Sequence of protein 2:
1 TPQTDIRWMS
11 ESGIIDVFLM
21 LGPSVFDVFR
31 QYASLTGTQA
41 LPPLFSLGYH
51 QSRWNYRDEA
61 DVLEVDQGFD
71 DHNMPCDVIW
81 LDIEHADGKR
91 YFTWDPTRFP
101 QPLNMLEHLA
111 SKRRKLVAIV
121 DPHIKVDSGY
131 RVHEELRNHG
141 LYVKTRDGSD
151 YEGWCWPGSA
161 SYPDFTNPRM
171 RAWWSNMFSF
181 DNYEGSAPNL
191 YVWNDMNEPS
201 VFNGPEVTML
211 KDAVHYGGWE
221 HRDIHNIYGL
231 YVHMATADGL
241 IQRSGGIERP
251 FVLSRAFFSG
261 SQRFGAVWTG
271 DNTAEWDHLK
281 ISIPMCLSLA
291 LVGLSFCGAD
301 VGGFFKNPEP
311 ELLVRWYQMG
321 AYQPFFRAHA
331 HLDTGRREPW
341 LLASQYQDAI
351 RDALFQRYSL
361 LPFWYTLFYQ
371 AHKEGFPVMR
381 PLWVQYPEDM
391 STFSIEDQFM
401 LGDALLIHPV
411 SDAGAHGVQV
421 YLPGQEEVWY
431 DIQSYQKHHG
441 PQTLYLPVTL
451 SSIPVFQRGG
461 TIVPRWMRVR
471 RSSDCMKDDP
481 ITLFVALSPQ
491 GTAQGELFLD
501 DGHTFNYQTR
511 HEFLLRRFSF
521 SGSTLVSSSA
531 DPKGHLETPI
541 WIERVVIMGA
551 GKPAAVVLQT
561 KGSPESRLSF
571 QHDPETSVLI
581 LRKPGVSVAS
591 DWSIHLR

Residue-level contacts at the interface:
Residue I224 in protein 2 contacts residue Y112 in protein 1 (closest heavy-atom distance 3.6 Å).
Residue I14 in protein 2 is in contact with residue I102 in protein 1 (closest heavy-atom distance 3.5 Å).
Residue R263 in protein 2 is in contact with residue D116 in protein 1 (closest heavy-atom distance 3.0 Å).
Residue L19 in protein 2 interacts with residue T98 in protein 1 (closest heavy-atom distance 2.7 Å).
Residue L35 in protein 2 interacts with residue V119 in protein 1 (closest heavy-atom distance 3.0 Å).
Residue L19 in protein 2 contacts residue I100 in protein 1 (closest heavy-atom distance 3.6 Å).
Residue E206 in protein 2 interacts with residue F37 in protein 1 (closest heavy-atom distance 3.5 Å).
Residue R7 in protein 2 interacts with residue I52 in protein 1 (closest heavy-atom distance 3.0 Å).
Residue E206 in protein 2 is in contact with residue N36 in protein 1 (closest heavy-atom distance 3.7 Å).
Residue M9 in protein 2 contacts residue F45 in protein 1 (closest heavy-atom distance 3.7 Å).
Residue Q31 in protein 2 is in contact with residue M97 in protein 1 (closest heavy-atom distance 3.6 Å).
Residue L21 in protein 2 interacts with residue Y146 in protein 1 (closest heavy-atom distance 3.5 Å).
Residue D16 in protein 2 interacts with residue R101 in protein 1 (closest heavy-atom distance 3.4 Å).
Residue V17 in protein 2 contacts residue R99 in protein 1 (closest heavy-atom distance 3.4 Å).
Residue S34 in protein 2 contacts residue K95 in protein 1 (closest heavy-atom distance 3.8 Å).
Residue R263 in protein 2 contacts residue V119 in protein 1 (closest heavy-atom distance 3.5 Å).
Residue S10 in protein 2 interacts with residue F45 in protein 1 (closest heavy-atom distance 3.6 Å).
Residue R7 in protein 2 contacts residue R53 in protein 1 (closest heavy-atom distance 3.8 Å).
Residue T36 in protein 2 contacts residue V117 in protein 1 (closest heavy-atom distance 3.8 Å).
Residue F18 in protein 2 is in contact with residue T98 in protein 1 (closest heavy-atom distance 3.5 Å).
Residue L19 in protein 2 interacts with residue M97 in protein 1 (closest heavy-atom distance 3.3 Å).
Residue R7 in protein 2 contacts residue L174 in protein 1 (closest heavy-atom distance 3.7 Å).
Residue V17 in protein 2 is in contact with residue I100 in protein 1 (closest heavy-atom distance 2.9 Å).
Residue I14 in protein 2 is in contact with residue R111 in protein 1 (closest heavy-atom distance 3.6 Å).
Residue F258 in protein 2 is in contact with residue V117 in protein 1 (closest heavy-atom distance 3.8 Å).
Residue D5 in protein 2 is in contact with residue R172 in protein 1 (closest heavy-atom distance 3.8 Å).
Residue D16 in protein 2 interacts with residue I100 in protein 1 (closest heavy-atom distance 3.4 Å).
Residue L35 in protein 2 is in contact with residue M97 in protein 1 (closest heavy-atom distance 3.7 Å).
Residue I15 in protein 2 is in contact with residue I100 in protein 1 (closest heavy-atom distance 3.7 Å).
Residue F18 in protein 2 is in contact with residue R99 in protein 1 (closest heavy-atom distance 3.1 Å).
Residue Q31 in protein 2 is in contact with residue K95 in protein 1 (closest heavy-atom distance 3.0 Å).
Residue R263 in protein 2 interacts with residue V117 in protein 1 (closest heavy-atom distance 3.0 Å).
Residue I14 in protein 2 is in contact with residue R113 in protein 1 (closest heavy-atom distance 3.7 Å).
Residue Q31 in protein 2 interacts with residue D96 in protein 1 (closest heavy-atom distance 3.6 Å).
Residue G13 in protein 2 is in contact with residue Y112 in protein 1 (closest heavy-atom distance 3.3 Å).
Residue L19 in protein 2 interacts with residue L159 in protein 1 (closest heavy-atom distance 3.8 Å).
Residue D223 in protein 2 is in contact with residue Y112 in protein 1 (closest heavy-atom distance 3.5 Å).
Residue S259 in protein 2 contacts residue V117 in protein 1 (closest heavy-atom distance 3.4 Å).
Residue W219 in protein 2 is in contact with residue R111 in protein 1 (closest heavy-atom distance 3.4 Å).
Residue F18 in protein 2 contacts residue L93 in protein 1 (closest heavy-atom distance 3.8 Å).
Residue I227 in protein 2 is in contact with residue Y112 in protein 1 (closest heavy-atom distance 3.6 Å).
Residue L21 in protein 2 contacts residue D96 in protein 1 (closest heavy-atom distance 3.3 Å).
Residue I15 in protein 2 contacts residue R101 in protein 1 (closest heavy-atom distance 3.1 Å).
Residue G13 in protein 2 contacts residue R111 in protein 1 (closest heavy-atom distance 3.0 Å).
Residue I14 in protein 2 is in contact with residue Y112 in protein 1 (closest heavy-atom distance 3.2 Å).
Residue I15 in protein 2 contacts residue I102 in protein 1 (closest heavy-atom distance 3.0 Å).
Residue W219 in protein 2 contacts residue Y112 in protein 1 (closest heavy-atom distance 3.5 Å).
Residue Y231 in protein 2 is in contact with residue P115 in protein 1 (closest heavy-atom distance 3.5 Å).
Residue D16 in protein 2 is in contact with residue R99 in protein 1 (closest heavy-atom distance 2.8 Å).
Residue S34 in protein 2 is in contact with residue M97 in protein 1 (closest heavy-atom distance 3.6 Å).
Residue L35 in protein 2 contacts residue L118 in protein 1 (closest heavy-atom distance 3.3 Å).
Residue E206 in protein 2 interacts with residue K38 in protein 1 (closest heavy-atom distance 2.8 Å).
Residue E11 in protein 2 is in contact with residue F45 in protein 1 (closest heavy-atom distance 3.5 Å).
Residue I14 in protein 2 is in contact with residue D103 in protein 1 (closest heavy-atom distance 3.6 Å).
Residue R7 in protein 2 is in contact with residue Q49 in protein 1 (closest heavy-atom distance 2.7 Å).
Residue T36 in protein 2 contacts residue V119 in protein 1 (closest heavy-atom distance 3.7 Å).
Residue Y231 in protein 2 contacts residue D116 in protein 1 (closest heavy-atom distance 2.5 Å).
Residue L19 in protein 2 is in contact with residue L167 in protein 1 (closest heavy-atom distance 3.8 Å).
Residue M9 in protein 2 is in contact with residue Q49 in protein 1 (closest heavy-atom distance 3.5 Å).
Residue W219 in protein 2 interacts with residue P110 in protein 1 (closest heavy-atom distance 3.4 Å).

Sequence of protein 1:
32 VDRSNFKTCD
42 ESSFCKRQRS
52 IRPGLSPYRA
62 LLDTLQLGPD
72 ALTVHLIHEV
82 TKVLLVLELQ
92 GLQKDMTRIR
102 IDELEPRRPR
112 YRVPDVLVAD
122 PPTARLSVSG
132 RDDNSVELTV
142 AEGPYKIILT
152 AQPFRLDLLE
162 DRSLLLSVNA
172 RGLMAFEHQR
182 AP

These two protein chains interact to form a complex.